Sequence of chain A:
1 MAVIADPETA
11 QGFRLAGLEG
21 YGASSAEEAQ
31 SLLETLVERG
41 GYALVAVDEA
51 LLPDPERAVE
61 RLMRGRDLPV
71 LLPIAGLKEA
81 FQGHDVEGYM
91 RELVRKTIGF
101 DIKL

Residue-level contacts at the interface:
Residue A475 in chain B contacts residue I102 in chain A (closest heavy-atom distance 2.9 Å).
Residue Q477 in chain B contacts residue I102 in chain A (closest heavy-atom distance 4.6 Å).
Residue V471 in chain B interacts with residue I98 in chain A (closest heavy-atom distance 1.9 Å).
Residue L476 in chain B interacts with residue I102 in chain A (closest heavy-atom distance 4.9 Å).
Residue D478 in chain B contacts residue K103 in chain A (closest heavy-atom distance 4.7 Å).
Residue V471 in chain B is in contact with residue T97 in chain A (closest heavy-atom distance 4.9 Å).
Residue A475 in chain B interacts with residue V94 in chain A (closest heavy-atom distance 4.0 Å).
Residue Q477 in chain B interacts with residue K103 in chain A (closest heavy-atom distance 3.3 Å).

Sequence of chain B:
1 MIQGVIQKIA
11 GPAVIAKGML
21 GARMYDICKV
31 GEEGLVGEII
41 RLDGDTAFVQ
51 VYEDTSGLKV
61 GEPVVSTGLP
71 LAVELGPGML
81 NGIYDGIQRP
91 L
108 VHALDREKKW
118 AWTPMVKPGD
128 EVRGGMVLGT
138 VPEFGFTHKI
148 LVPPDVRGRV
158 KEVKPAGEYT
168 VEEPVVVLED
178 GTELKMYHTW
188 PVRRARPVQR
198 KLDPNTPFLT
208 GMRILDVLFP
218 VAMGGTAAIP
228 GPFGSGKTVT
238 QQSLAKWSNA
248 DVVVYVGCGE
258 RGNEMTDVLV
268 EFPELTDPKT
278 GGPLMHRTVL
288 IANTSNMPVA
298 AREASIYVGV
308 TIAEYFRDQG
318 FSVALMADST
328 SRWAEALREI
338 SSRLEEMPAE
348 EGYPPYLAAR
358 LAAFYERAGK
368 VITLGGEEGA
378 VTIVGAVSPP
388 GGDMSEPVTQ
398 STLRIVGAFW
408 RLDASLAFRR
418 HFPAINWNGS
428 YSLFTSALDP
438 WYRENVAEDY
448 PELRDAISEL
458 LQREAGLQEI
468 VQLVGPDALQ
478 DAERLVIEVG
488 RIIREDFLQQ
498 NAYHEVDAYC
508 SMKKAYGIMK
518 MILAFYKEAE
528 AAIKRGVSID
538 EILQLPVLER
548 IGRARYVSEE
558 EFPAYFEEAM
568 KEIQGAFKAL

The following describes two proteins that form a bound complex.